Interface contacts:
Residue Q53 in protein 2 is in contact with residue V33 in protein 1 (closest heavy-atom distance 3.0 Å).
Residue E38 in protein 2 interacts with residue H23 in protein 1 (closest heavy-atom distance 3.2 Å).
Residue I67 in protein 2 is in contact with residue V54 in protein 1 (closest heavy-atom distance 3.6 Å).
Residue L35 in protein 2 interacts with residue H23 in protein 1 (closest heavy-atom distance 3.5 Å).
Residue L57 in protein 2 is in contact with residue I40 in protein 1 (closest heavy-atom distance 3.8 Å).
Residue T46 in protein 2 interacts with residue V33 in protein 1 (closest heavy-atom distance 4.0 Å).
Residue A42 in protein 2 interacts with residue M27 in protein 1 (closest heavy-atom distance 3.4 Å).
Residue I60 in protein 2 interacts with residue V47 in protein 1 (closest heavy-atom distance 3.9 Å).
Residue R59 in protein 2 interacts with residue E44 in protein 1 (closest heavy-atom distance 2.7 Å).
Residue Q66 in protein 2 interacts with residue V51 in protein 1 (closest heavy-atom distance 3.6 Å).
Residue Q56 in protein 2 is in contact with residue I40 in protein 1 (closest heavy-atom distance 3.6 Å).
Residue T46 in protein 2 interacts with residue A30 in protein 1 (closest heavy-atom distance 3.2 Å).
Residue D70 in protein 2 is in contact with residue V54 in protein 1 (closest heavy-atom distance 3.2 Å).
Residue S39 in protein 2 contacts residue H23 in protein 1 (closest heavy-atom distance 3.1 Å).
Residue M32 in protein 2 contacts residue I19 in protein 1 (closest heavy-atom distance 3.4 Å).
Residue E73 in protein 2 is in contact with residue K62 in protein 1 (closest heavy-atom distance 4.0 Å).
Residue M49 in protein 2 interacts with residue E34 in protein 1 (closest heavy-atom distance 3.6 Å).
Residue M49 in protein 2 is in contact with residue V33 in protein 1 (closest heavy-atom distance 3.7 Å).
Residue E24 in protein 2 contacts residue H9 in protein 1 (closest heavy-atom distance 3.2 Å).
Residue I60 in protein 2 is in contact with residue I40 in protein 1 (closest heavy-atom distance 4.0 Å).
Residue A74 in protein 2 is in contact with residue T61 in protein 1 (closest heavy-atom distance 3.7 Å).
Residue R31 in protein 2 interacts with residue E16 in protein 1 (closest heavy-atom distance 2.6 Å).
Residue Q56 in protein 2 contacts residue E44 in protein 1 (closest heavy-atom distance 3.0 Å).
Residue L78 in protein 2 interacts with residue T61 in protein 1 (closest heavy-atom distance 4.0 Å).
Residue E38 in protein 2 interacts with residue M27 in protein 1 (closest heavy-atom distance 3.5 Å).
Residue Q53 in protein 2 is in contact with residue G37 in protein 1 (closest heavy-atom distance 3.4 Å).
Residue N77 in protein 2 is in contact with residue V65 in protein 1 (closest heavy-atom distance 3.8 Å).
Residue I60 in protein 2 is in contact with residue I43 in protein 1 (closest heavy-atom distance 3.9 Å).
Residue N77 in protein 2 is in contact with residue K62 in protein 1 (closest heavy-atom distance 3.9 Å).
Residue S28 in protein 2 interacts with residue I13 in protein 1 (closest heavy-atom distance 4.0 Å).
Residue S28 in protein 2 interacts with residue E16 in protein 1 (closest heavy-atom distance 2.9 Å).
Residue D70 in protein 2 is in contact with residue V58 in protein 1 (closest heavy-atom distance 3.6 Å).
Residue M32 in protein 2 is in contact with residue I12 in protein 1 (closest heavy-atom distance 3.2 Å).
Residue G63 in protein 2 contacts residue V47 in protein 1 (closest heavy-atom distance 3.9 Å).
Residue N77 in protein 2 interacts with residue T61 in protein 1 (closest heavy-atom distance 2.8 Å).
Residue M32 in protein 2 interacts with residue E16 in protein 1 (closest heavy-atom distance 3.3 Å).
Residue L35 in protein 2 interacts with residue R20 in protein 1 (closest heavy-atom distance 3.4 Å).
Residue V36 in protein 2 is in contact with residue I19 in protein 1 (closest heavy-atom distance 4.0 Å).
Residue M32 in protein 2 is in contact with residue L15 in protein 1 (closest heavy-atom distance 3.8 Å).
Residue I67 in protein 2 is in contact with residue V51 in protein 1 (closest heavy-atom distance 3.9 Å).
Residue M71 in protein 2 contacts residue V54 in protein 1 (closest heavy-atom distance 3.8 Å).
Residue G43 in protein 2 is in contact with residue F26 in protein 1 (closest heavy-atom distance 4.0 Å).
Residue L35 in protein 2 contacts residue I19 in protein 1 (closest heavy-atom distance 4.1 Å).
Residue M49 in protein 2 is in contact with residue A30 in protein 1 (closest heavy-atom distance 3.6 Å).
Residue S39 in protein 2 interacts with residue F26 in protein 1 (closest heavy-atom distance 3.1 Å).
Residue I60 in protein 2 contacts residue E44 in protein 1 (closest heavy-atom distance 3.9 Å).
Residue T29 in protein 2 is in contact with residue I12 in protein 1 (closest heavy-atom distance 4.1 Å).
Residue S25 in protein 2 is in contact with residue H9 in protein 1 (closest heavy-atom distance 3.5 Å).
Residue Q56 in protein 2 interacts with residue D41 in protein 1 (closest heavy-atom distance 2.7 Å).
Residue Q53 in protein 2 is in contact with residue I40 in protein 1 (closest heavy-atom distance 3.6 Å).
Residue S28 in protein 2 interacts with residue I12 in protein 1 (closest heavy-atom distance 3.5 Å).
Residue A74 in protein 2 is in contact with residue V58 in protein 1 (closest heavy-atom distance 3.7 Å).
Residue D70 in protein 2 contacts residue E55 in protein 1 (closest heavy-atom distance 3.9 Å).
Residue E73 in protein 2 contacts residue V58 in protein 1 (closest heavy-atom distance 3.7 Å).
Residue I67 in protein 2 interacts with residue A50 in protein 1 (closest heavy-atom distance 3.7 Å).
Residue L50 in protein 2 is in contact with residue V33 in protein 1 (closest heavy-atom distance 4.1 Å).
Residue T46 in protein 2 interacts with residue M29 in protein 1 (closest heavy-atom distance 4.0 Å).
Residue G63 in protein 2 interacts with residue V51 in protein 1 (closest heavy-atom distance 3.7 Å).
Residue L21 in protein 2 is in contact with residue H9 in protein 1 (closest heavy-atom distance 3.5 Å).
Residue S25 in protein 2 contacts residue I12 in protein 1 (closest heavy-atom distance 3.8 Å).

Sequence of protein 1:
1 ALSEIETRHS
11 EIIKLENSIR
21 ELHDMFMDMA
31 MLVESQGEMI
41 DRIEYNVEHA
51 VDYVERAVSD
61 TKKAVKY

The following describes two proteins that form a bound complex.

Sequence of protein 2:
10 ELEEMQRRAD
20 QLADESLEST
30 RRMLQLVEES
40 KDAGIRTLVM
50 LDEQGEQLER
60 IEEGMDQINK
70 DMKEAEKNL